Residue-level contacts at the interface:
Residue H70 in chain B interacts with residue L2 in chain A (closest heavy-atom distance 3.9 Å).
Residue Y99 in chain B is in contact with residue L2 in chain A (closest heavy-atom distance 3.5 Å).
Residue R97 in chain B contacts residue A7 in chain A (closest heavy-atom distance 4.2 Å).
Residue R97 in chain B interacts with residue I6 in chain A (closest heavy-atom distance 3.8 Å).
Residue Q72 in chain B interacts with residue K8 in chain A (closest heavy-atom distance 4.8 Å).
Residue Y99 in chain B contacts residue N3 in chain A (closest heavy-atom distance 3.2 Å).
Residue Y116 in chain B is in contact with residue I9 in chain A (closest heavy-atom distance 3.6 Å).
Residue D77 in chain B is in contact with residue I9 in chain A (closest heavy-atom distance 3.3 Å).
Residue A69 in chain B is in contact with residue I6 in chain A (closest heavy-atom distance 4.5 Å).
Residue M5 in chain B is in contact with residue I1 in chain A (closest heavy-atom distance 4.2 Å).
Residue T73 in chain B interacts with residue A7 in chain A (closest heavy-atom distance 3.9 Å).
Residue Y171 in chain B contacts residue I1 in chain A (closest heavy-atom distance 2.8 Å).
Residue Y59 in chain B contacts residue I1 in chain A (closest heavy-atom distance 3.4 Å).
Residue K66 in chain B interacts with residue L2 in chain A (closest heavy-atom distance 3.0 Å).
Residue E63 in chain B is in contact with residue I1 in chain A (closest heavy-atom distance 3.3 Å).
Residue W147 in chain B contacts residue A7 in chain A (closest heavy-atom distance 3.8 Å).
Residue E63 in chain B is in contact with residue L2 in chain A (closest heavy-atom distance 2.9 Å).
Residue Q155 in chain B contacts residue M5 in chain A (closest heavy-atom distance 3.5 Å).
Residue W147 in chain B interacts with residue K8 in chain A (closest heavy-atom distance 2.9 Å).
Residue Y159 in chain B interacts with residue I1 in chain A (closest heavy-atom distance 2.8 Å).
Residue Y159 in chain B is in contact with residue L2 in chain A (closest heavy-atom distance 3.7 Å).
Residue M45 in chain B interacts with residue L2 in chain A (closest heavy-atom distance 3.6 Å).
Residue Q155 in chain B interacts with residue N3 in chain A (closest heavy-atom distance 2.8 Å).
Residue Y123 in chain B is in contact with residue I9 in chain A (closest heavy-atom distance 4.3 Å).
Residue Y84 in chain B contacts residue I9 in chain A (closest heavy-atom distance 3.0 Å).
Residue K146 in chain B contacts residue I9 in chain A (closest heavy-atom distance 3.0 Å).
Residue L81 in chain B interacts with residue I9 in chain A (closest heavy-atom distance 3.5 Å).
Residue T80 in chain B contacts residue I9 in chain A (closest heavy-atom distance 3.5 Å).
Residue Q155 in chain B contacts residue A4 in chain A (closest heavy-atom distance 4.7 Å).
Residue Y7 in chain B is in contact with residue L2 in chain A (closest heavy-atom distance 3.4 Å).
Residue K66 in chain B contacts residue N3 in chain A (closest heavy-atom distance 3.7 Å).
Residue V67 in chain B contacts residue L2 in chain A (closest heavy-atom distance 3.5 Å).
Residue K66 in chain B contacts residue I1 in chain A (closest heavy-atom distance 3.6 Å).
Residue H70 in chain B contacts residue I6 in chain A (closest heavy-atom distance 3.1 Å).
Residue F9 in chain B contacts residue L2 in chain A (closest heavy-atom distance 3.6 Å).
Residue Y7 in chain B interacts with residue I1 in chain A (closest heavy-atom distance 3.1 Å).
Residue T143 in chain B is in contact with residue K8 in chain A (closest heavy-atom distance 5.0 Å).
Residue D77 in chain B contacts residue A7 in chain A (closest heavy-atom distance 4.9 Å).
Residue D77 in chain B contacts residue K8 in chain A (closest heavy-atom distance 3.7 Å).
Residue T73 in chain B is in contact with residue K8 in chain A (closest heavy-atom distance 3.1 Å).
Residue K146 in chain B interacts with residue K8 in chain A (closest heavy-atom distance 4.1 Å).
Residue H70 in chain B is in contact with residue N3 in chain A (closest heavy-atom distance 3.2 Å).
Residue T143 in chain B is in contact with residue I9 in chain A (closest heavy-atom distance 2.7 Å).
Residue T73 in chain B contacts residue I6 in chain A (closest heavy-atom distance 3.2 Å).
Residue L156 in chain B interacts with residue N3 in chain A (closest heavy-atom distance 3.8 Å).
Residue V152 in chain B contacts residue A7 in chain A (closest heavy-atom distance 3.7 Å).
Residue K66 in chain B is in contact with residue A4 in chain A (closest heavy-atom distance 3.7 Å).
Residue Y99 in chain B interacts with residue I6 in chain A (closest heavy-atom distance 4.5 Å).
Residue W147 in chain B interacts with residue I9 in chain A (closest heavy-atom distance 3.6 Å).
Residue W167 in chain B is in contact with residue I1 in chain A (closest heavy-atom distance 3.3 Å).
Residue T163 in chain B interacts with residue I1 in chain A (closest heavy-atom distance 3.7 Å).
Residue Y159 in chain B interacts with residue N3 in chain A (closest heavy-atom distance 3.5 Å).
Residue V76 in chain B is in contact with residue K8 in chain A (closest heavy-atom distance 4.2 Å).

Sequence of chain B:
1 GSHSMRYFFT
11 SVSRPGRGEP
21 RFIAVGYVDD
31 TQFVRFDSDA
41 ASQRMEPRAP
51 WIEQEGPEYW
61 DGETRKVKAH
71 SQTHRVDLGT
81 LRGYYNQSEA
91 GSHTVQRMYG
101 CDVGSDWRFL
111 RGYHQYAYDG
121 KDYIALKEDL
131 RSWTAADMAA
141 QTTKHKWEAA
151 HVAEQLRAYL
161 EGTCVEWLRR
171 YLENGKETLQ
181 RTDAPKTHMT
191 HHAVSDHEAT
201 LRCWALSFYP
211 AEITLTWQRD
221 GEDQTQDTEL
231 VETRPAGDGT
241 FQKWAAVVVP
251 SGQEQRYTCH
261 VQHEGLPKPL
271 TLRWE

Sequence of chain A:
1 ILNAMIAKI

This data describes a binding interaction between two proteins.